Sequence of protein 2:
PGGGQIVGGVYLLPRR

Sequence of protein 1:
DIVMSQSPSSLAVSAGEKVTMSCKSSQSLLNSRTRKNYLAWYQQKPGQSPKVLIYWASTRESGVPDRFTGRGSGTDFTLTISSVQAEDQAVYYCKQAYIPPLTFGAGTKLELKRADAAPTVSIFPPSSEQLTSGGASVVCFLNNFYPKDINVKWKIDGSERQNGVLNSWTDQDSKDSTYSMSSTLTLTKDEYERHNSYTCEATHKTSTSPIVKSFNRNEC

Interface contacts:
Residue A97 in protein 1 contacts residue V10 in protein 2 (closest heavy-atom distance 5.0 Å).
Residue Y38 in protein 1 is in contact with residue G9 in protein 2 (closest heavy-atom distance 3.7 Å).
Residue L102 in protein 1 interacts with residue V7 in protein 2 (closest heavy-atom distance 3.8 Å).
Residue I99 in protein 1 contacts residue G9 in protein 2 (closest heavy-atom distance 4.9 Å).
Residue I99 in protein 1 interacts with residue V10 in protein 2 (closest heavy-atom distance 4.2 Å).
Residue Y38 in protein 1 interacts with residue L12 in protein 2 (closest heavy-atom distance 3.5 Å).
Residue P100 in protein 1 is in contact with residue G8 in protein 2 (closest heavy-atom distance 4.0 Å).
Residue R33 in protein 1 is in contact with residue P14 in protein 2 (closest heavy-atom distance 3.6 Å).
Residue R33 in protein 1 contacts residue L13 in protein 2 (closest heavy-atom distance 4.3 Å).
Residue P100 in protein 1 is in contact with residue Y11 in protein 2 (closest heavy-atom distance 4.0 Å).
Residue Y98 in protein 1 is in contact with residue V10 in protein 2 (closest heavy-atom distance 2.9 Å).
Residue N31 in protein 1 is in contact with residue V10 in protein 2 (closest heavy-atom distance 3.8 Å).
Residue A97 in protein 1 contacts residue G8 in protein 2 (closest heavy-atom distance 3.4 Å).
Residue T34 in protein 1 interacts with residue L12 in protein 2 (closest heavy-atom distance 3.5 Å).
Residue R33 in protein 1 interacts with residue L12 in protein 2 (closest heavy-atom distance 4.7 Å).
Residue A97 in protein 1 contacts residue G9 in protein 2 (closest heavy-atom distance 2.9 Å).
Residue N31 in protein 1 interacts with residue L12 in protein 2 (closest heavy-atom distance 2.9 Å).
Residue N31 in protein 1 interacts with residue G9 in protein 2 (closest heavy-atom distance 2.9 Å).
Residue T34 in protein 1 contacts residue L13 in protein 2 (closest heavy-atom distance 3.7 Å).
Residue P100 in protein 1 interacts with residue V7 in protein 2 (closest heavy-atom distance 3.6 Å).
Residue Y38 in protein 1 is in contact with residue V10 in protein 2 (closest heavy-atom distance 4.9 Å).
Residue Y98 in protein 1 contacts residue Y11 in protein 2 (closest heavy-atom distance 4.9 Å).
Residue I99 in protein 1 contacts residue G8 in protein 2 (closest heavy-atom distance 4.6 Å).
Residue N31 in protein 1 is in contact with residue Y11 in protein 2 (closest heavy-atom distance 4.8 Å).
Residue T34 in protein 1 is in contact with residue P14 in protein 2 (closest heavy-atom distance 3.7 Å).
Residue Y98 in protein 1 is in contact with residue G9 in protein 2 (closest heavy-atom distance 3.3 Å).
Residue Y98 in protein 1 is in contact with residue G8 in protein 2 (closest heavy-atom distance 3.5 Å).

This data describes a binding interaction between two proteins.